These two protein chains interact to form a complex.

Sequence of chain A:
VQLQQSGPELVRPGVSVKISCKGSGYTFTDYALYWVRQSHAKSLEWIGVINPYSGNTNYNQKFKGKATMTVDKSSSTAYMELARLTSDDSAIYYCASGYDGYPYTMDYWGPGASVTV

Interface contacts:
Residue N68 in chain B contacts residue D108 in chain A (closest heavy-atom distance 4.6 Å).
Residue D71 in chain B is in contact with residue P104 in chain A (closest heavy-atom distance 3.3 Å).
Residue N68 in chain B interacts with residue G102 in chain A (closest heavy-atom distance 4.3 Å).
Residue Y63 in chain B contacts residue Y105 in chain A (closest heavy-atom distance 4.8 Å).
Residue K64 in chain B interacts with residue Y103 in chain A (closest heavy-atom distance 2.6 Å).
Residue K64 in chain B is in contact with residue Y105 in chain A (closest heavy-atom distance 4.9 Å).
Residue D71 in chain B contacts residue D108 in chain A (closest heavy-atom distance 4.8 Å).
Residue N68 in chain B interacts with residue P104 in chain A (closest heavy-atom distance 4.3 Å).
Residue N24 in chain B contacts residue N57 in chain A (closest heavy-atom distance 3.5 Å).
Residue A23 in chain B is in contact with residue N57 in chain A (closest heavy-atom distance 3.6 Å).
Residue Y72 in chain B contacts residue Y103 in chain A (closest heavy-atom distance 3.8 Å).
Residue P69 in chain B interacts with residue Y100 in chain A (closest heavy-atom distance 4.7 Å).
Residue Y72 in chain B contacts residue P104 in chain A (closest heavy-atom distance 4.1 Å).
Residue R10 in chain B interacts with residue Y103 in chain A (closest heavy-atom distance 3.0 Å).
Residue N68 in chain B contacts residue Y100 in chain A (closest heavy-atom distance 3.6 Å).
Residue W67 in chain B interacts with residue Y103 in chain A (closest heavy-atom distance 3.9 Å).
Residue Y112 in chain B is in contact with residue Y100 in chain A (closest heavy-atom distance 3.9 Å).
Residue W67 in chain B contacts residue Y100 in chain A (closest heavy-atom distance 3.2 Å).
Residue W67 in chain B interacts with residue G102 in chain A (closest heavy-atom distance 3.7 Å).
Residue L11 in chain B interacts with residue Y103 in chain A (closest heavy-atom distance 3.5 Å).
Residue N68 in chain B interacts with residue Y103 in chain A (closest heavy-atom distance 4.6 Å).
Residue R10 in chain B interacts with residue P104 in chain A (closest heavy-atom distance 4.0 Å).
Residue K66 in chain B contacts residue D101 in chain A (closest heavy-atom distance 3.9 Å).
Residue K66 in chain B contacts residue Y103 in chain A (closest heavy-atom distance 3.3 Å).
Residue R10 in chain B is in contact with residue Y105 in chain A (closest heavy-atom distance 4.6 Å).
Residue K66 in chain B interacts with residue G102 in chain A (closest heavy-atom distance 3.4 Å).
Residue L65 in chain B contacts residue Y103 in chain A (closest heavy-atom distance 4.4 Å).

Sequence of chain B:
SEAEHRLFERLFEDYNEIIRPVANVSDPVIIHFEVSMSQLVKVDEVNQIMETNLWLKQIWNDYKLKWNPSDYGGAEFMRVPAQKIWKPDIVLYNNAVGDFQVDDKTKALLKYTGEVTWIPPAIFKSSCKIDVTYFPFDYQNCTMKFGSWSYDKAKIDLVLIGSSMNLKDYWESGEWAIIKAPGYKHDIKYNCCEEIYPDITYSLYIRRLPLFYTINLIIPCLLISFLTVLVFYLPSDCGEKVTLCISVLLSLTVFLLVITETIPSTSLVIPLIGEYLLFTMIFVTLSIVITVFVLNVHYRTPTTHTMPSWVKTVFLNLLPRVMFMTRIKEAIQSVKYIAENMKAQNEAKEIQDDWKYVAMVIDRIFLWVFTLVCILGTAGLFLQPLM